Sequence of protein 2:
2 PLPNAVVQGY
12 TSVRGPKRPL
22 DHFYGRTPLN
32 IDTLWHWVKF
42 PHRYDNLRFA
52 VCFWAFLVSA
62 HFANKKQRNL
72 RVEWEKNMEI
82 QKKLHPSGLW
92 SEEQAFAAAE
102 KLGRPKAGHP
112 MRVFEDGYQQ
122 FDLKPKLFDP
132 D

The following describes two proteins that form a bound complex.

Sequence of protein 1:
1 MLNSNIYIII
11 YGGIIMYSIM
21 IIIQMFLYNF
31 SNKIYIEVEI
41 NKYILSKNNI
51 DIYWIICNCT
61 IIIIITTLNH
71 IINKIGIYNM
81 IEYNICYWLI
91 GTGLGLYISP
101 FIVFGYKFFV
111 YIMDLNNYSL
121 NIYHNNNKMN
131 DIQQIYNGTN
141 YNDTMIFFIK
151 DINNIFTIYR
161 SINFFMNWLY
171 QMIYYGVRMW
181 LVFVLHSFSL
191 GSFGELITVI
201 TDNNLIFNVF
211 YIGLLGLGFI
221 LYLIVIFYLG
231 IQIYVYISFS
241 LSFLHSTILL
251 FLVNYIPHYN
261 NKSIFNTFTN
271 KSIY

Contacts between the two chains:
Residue Y35 in protein 1 is in contact with residue L3 in protein 2 (closest heavy-atom distance 3.8 Å).
Residue I34 in protein 1 interacts with residue G10 in protein 2 (closest heavy-atom distance 3.6 Å).
Residue Y35 in protein 1 contacts residue V7 in protein 2 (closest heavy-atom distance 3.5 Å).
Residue I34 in protein 1 interacts with residue V7 in protein 2 (closest heavy-atom distance 4.1 Å).
Residue I34 in protein 1 interacts with residue T12 in protein 2 (closest heavy-atom distance 4.0 Å).
Residue Y234 in protein 1 is in contact with residue L3 in protein 2 (closest heavy-atom distance 3.9 Å).
Residue V38 in protein 1 contacts residue T12 in protein 2 (closest heavy-atom distance 4.1 Å).
Residue V38 in protein 1 contacts residue A6 in protein 2 (closest heavy-atom distance 4.1 Å).
Residue Y35 in protein 1 contacts residue P4 in protein 2 (closest heavy-atom distance 4.5 Å).
Residue Y234 in protein 1 is in contact with residue P2 in protein 2 (closest heavy-atom distance 3.3 Å).
Residue V38 in protein 1 contacts residue P4 in protein 2 (closest heavy-atom distance 4.5 Å).
Residue E37 in protein 1 is in contact with residue T12 in protein 2 (closest heavy-atom distance 3.5 Å).
Residue V38 in protein 1 contacts residue V7 in protein 2 (closest heavy-atom distance 4.9 Å).
Residue I34 in protein 1 contacts residue A6 in protein 2 (closest heavy-atom distance 3.5 Å).
Residue I34 in protein 1 contacts residue Y11 in protein 2 (closest heavy-atom distance 4.2 Å).